The following describes two proteins that form a bound complex.

Sequence of protein 1:
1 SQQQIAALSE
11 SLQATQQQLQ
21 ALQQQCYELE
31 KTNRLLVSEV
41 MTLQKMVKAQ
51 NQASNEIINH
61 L

Residue-level contacts at the interface:
Residue A49 in protein 1 contacts residue N51 in protein 2 (closest heavy-atom distance 4.0 Å).
Residue Q4 in protein 1 is in contact with residue A6 in protein 2 (closest heavy-atom distance 3.9 Å).
Residue E56 in protein 1 is in contact with residue I58 in protein 2 (closest heavy-atom distance 3.4 Å).
Residue I57 in protein 1 is in contact with residue I57 in protein 2 (closest heavy-atom distance 4.2 Å).
Residue Q18 in protein 1 contacts residue Q20 in protein 2 (closest heavy-atom distance 3.2 Å).
Residue L22 in protein 1 contacts residue C26 in protein 2 (closest heavy-atom distance 3.8 Å).
Residue I5 in protein 1 interacts with residue I5 in protein 2 (closest heavy-atom distance 3.9 Å).
Residue M46 in protein 1 is in contact with residue K48 in protein 2 (closest heavy-atom distance 3.2 Å).
Residue L29 in protein 1 contacts residue N33 in protein 2 (closest heavy-atom distance 3.7 Å).
Residue Q25 in protein 1 interacts with residue E30 in protein 2 (closest heavy-atom distance 3.1 Å).
Residue V47 in protein 1 interacts with residue V47 in protein 2 (closest heavy-atom distance 3.8 Å).
Residue L36 in protein 1 contacts residue N33 in protein 2 (closest heavy-atom distance 4.0 Å).
Residue Q50 in protein 1 is in contact with residue S54 in protein 2 (closest heavy-atom distance 3.0 Å).
Residue T15 in protein 1 contacts residue L19 in protein 2 (closest heavy-atom distance 3.5 Å).
Residue Q25 in protein 1 contacts residue C26 in protein 2 (closest heavy-atom distance 3.5 Å).
Residue L19 in protein 1 is in contact with residue L19 in protein 2 (closest heavy-atom distance 3.6 Å).
Residue M46 in protein 1 contacts residue V47 in protein 2 (closest heavy-atom distance 3.6 Å).
Residue L12 in protein 1 is in contact with residue L12 in protein 2 (closest heavy-atom distance 3.6 Å).
Residue T32 in protein 1 is in contact with residue N33 in protein 2 (closest heavy-atom distance 3.0 Å).
Residue L8 in protein 1 interacts with residue L8 in protein 2 (closest heavy-atom distance 4.0 Å).
Residue E39 in protein 1 interacts with residue Q44 in protein 2 (closest heavy-atom distance 3.0 Å).
Residue S11 in protein 1 contacts residue Q16 in protein 2 (closest heavy-atom distance 3.1 Å).
Residue Q25 in protein 1 interacts with residue Q23 in protein 2 (closest heavy-atom distance 2.9 Å).
Residue L43 in protein 1 interacts with residue V47 in protein 2 (closest heavy-atom distance 4.1 Å).
Residue Q25 in protein 1 interacts with residue Y27 in protein 2 (closest heavy-atom distance 3.0 Å).
Residue E39 in protein 1 is in contact with residue V40 in protein 2 (closest heavy-atom distance 3.8 Å).
Residue L22 in protein 1 interacts with residue L22 in protein 2 (closest heavy-atom distance 4.0 Å).
Residue L8 in protein 1 contacts residue L12 in protein 2 (closest heavy-atom distance 3.7 Å).
Residue L29 in protein 1 interacts with residue E30 in protein 2 (closest heavy-atom distance 3.5 Å).
Residue L29 in protein 1 interacts with residue L29 in protein 2 (closest heavy-atom distance 3.6 Å).
Residue L22 in protein 1 contacts residue Q23 in protein 2 (closest heavy-atom distance 3.9 Å).
Residue I57 in protein 1 is in contact with residue I58 in protein 2 (closest heavy-atom distance 3.9 Å).
Residue Q50 in protein 1 contacts residue N51 in protein 2 (closest heavy-atom distance 2.9 Å).
Residue Q18 in protein 1 is in contact with residue Q23 in protein 2 (closest heavy-atom distance 3.1 Å).
Residue L22 in protein 1 is in contact with residue L19 in protein 2 (closest heavy-atom distance 4.2 Å).
Residue Q18 in protein 1 contacts residue L19 in protein 2 (closest heavy-atom distance 3.6 Å).
Residue M46 in protein 1 contacts residue Q44 in protein 2 (closest heavy-atom distance 3.9 Å).
Residue Q18 in protein 1 interacts with residue Q16 in protein 2 (closest heavy-atom distance 2.9 Å).
Residue A53 in protein 1 interacts with residue S54 in protein 2 (closest heavy-atom distance 3.7 Å).
Residue A53 in protein 1 interacts with residue I58 in protein 2 (closest heavy-atom distance 3.7 Å).
Residue Q4 in protein 1 is in contact with residue I5 in protein 2 (closest heavy-atom distance 3.0 Å).
Residue A21 in protein 1 is in contact with residue Q23 in protein 2 (closest heavy-atom distance 4.2 Å).
Residue L36 in protein 1 contacts residue L36 in protein 2 (closest heavy-atom distance 3.8 Å).
Residue Q50 in protein 1 contacts residue Q50 in protein 2 (closest heavy-atom distance 3.3 Å).
Residue T15 in protein 1 is in contact with residue Q16 in protein 2 (closest heavy-atom distance 3.1 Å).
Residue N33 in protein 1 interacts with residue N33 in protein 2 (closest heavy-atom distance 2.6 Å).
Residue Q4 in protein 1 is in contact with residue Q2 in protein 2 (closest heavy-atom distance 3.2 Å).
Residue M46 in protein 1 is in contact with residue N51 in protein 2 (closest heavy-atom distance 3.2 Å).
Residue E28 in protein 1 contacts residue E30 in protein 2 (closest heavy-atom distance 3.3 Å).
Residue L43 in protein 1 is in contact with residue L43 in protein 2 (closest heavy-atom distance 3.9 Å).
Residue I57 in protein 1 interacts with residue S54 in protein 2 (closest heavy-atom distance 3.9 Å).
Residue A14 in protein 1 interacts with residue Q16 in protein 2 (closest heavy-atom distance 3.7 Å).
Residue V40 in protein 1 is in contact with residue V40 in protein 2 (closest heavy-atom distance 3.9 Å).
Residue T15 in protein 1 is in contact with residue L12 in protein 2 (closest heavy-atom distance 4.2 Å).
Residue L36 in protein 1 interacts with residue V37 in protein 2 (closest heavy-atom distance 3.8 Å).
Residue E39 in protein 1 is in contact with residue M41 in protein 2 (closest heavy-atom distance 2.9 Å).
Residue S11 in protein 1 is in contact with residue L12 in protein 2 (closest heavy-atom distance 3.4 Å).
Residue L43 in protein 1 is in contact with residue Q44 in protein 2 (closest heavy-atom distance 3.7 Å).
Residue L36 in protein 1 contacts residue V40 in protein 2 (closest heavy-atom distance 4.0 Å).
Residue T42 in protein 1 contacts residue Q44 in protein 2 (closest heavy-atom distance 3.5 Å).

Sequence of protein 2:
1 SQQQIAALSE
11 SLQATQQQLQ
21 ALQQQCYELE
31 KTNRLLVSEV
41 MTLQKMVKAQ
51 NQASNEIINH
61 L